Sequence of the first protein:
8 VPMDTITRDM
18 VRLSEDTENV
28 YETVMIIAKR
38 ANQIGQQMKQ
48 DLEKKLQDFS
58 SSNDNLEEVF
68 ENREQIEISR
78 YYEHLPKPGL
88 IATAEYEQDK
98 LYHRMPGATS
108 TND

Interface contacts:
Residue M1402 in the second protein is in contact with residue K36 in the first protein (closest heavy-atom distance 3.1 Å).
Residue T1391 in the second protein contacts residue Y28 in the first protein (closest heavy-atom distance 2.6 Å).
Residue L495 in the second protein is in contact with residue M17 in the first protein (closest heavy-atom distance 3.2 Å).
Residue Y427 in the second protein is in contact with residue E80 in the first protein (closest heavy-atom distance 2.9 Å).
Residue K1398 in the second protein is in contact with residue A105 in the first protein (closest heavy-atom distance 3.7 Å).
Residue K405 in the second protein interacts with residue N62 in the first protein (closest heavy-atom distance 3.2 Å).
Residue D1395 in the second protein is in contact with residue K36 in the first protein (closest heavy-atom distance 3.5 Å).
Residue R912 in the second protein interacts with residue N26 in the first protein (closest heavy-atom distance 3.0 Å).
Residue I403 in the second protein is in contact with residue V66 in the first protein (closest heavy-atom distance 3.8 Å).
Residue H432 in the second protein is in contact with residue K84 in the first protein (closest heavy-atom distance 3.1 Å).
Residue Y427 in the second protein is in contact with residue K84 in the first protein (closest heavy-atom distance 3.8 Å).
Residue I403 in the second protein contacts residue I73 in the first protein (closest heavy-atom distance 3.6 Å).
Residue H501 in the second protein is in contact with residue R15 in the first protein (closest heavy-atom distance 2.8 Å).
Residue Q911 in the second protein interacts with residue N26 in the first protein (closest heavy-atom distance 3.4 Å).
Residue D1395 in the second protein contacts residue E29 in the first protein (closest heavy-atom distance 2.8 Å).
Residue R401 in the second protein is in contact with residue S76 in the first protein (closest heavy-atom distance 2.3 Å).
Residue K1398 in the second protein is in contact with residue E29 in the first protein (closest heavy-atom distance 3.6 Å).
Residue K430 in the second protein interacts with residue T12 in the first protein (closest heavy-atom distance 3.4 Å).
Residue V1400 in the second protein is in contact with residue G104 in the first protein (closest heavy-atom distance 3.1 Å).
Residue R908 in the second protein is in contact with residue S21 in the first protein (closest heavy-atom distance 2.7 Å).
Residue I403 in the second protein contacts residue L63 in the first protein (closest heavy-atom distance 3.2 Å).
Residue D1395 in the second protein contacts residue M32 in the first protein (closest heavy-atom distance 3.0 Å).
Residue K1398 in the second protein interacts with residue G104 in the first protein (closest heavy-atom distance 2.9 Å).
Residue G402 in the second protein contacts residue V66 in the first protein (closest heavy-atom distance 3.1 Å).
Residue M1402 in the second protein contacts residue Q43 in the first protein (closest heavy-atom distance 3.9 Å).
Residue Q911 in the second protein is in contact with residue V27 in the first protein (closest heavy-atom distance 3.1 Å).
Residue R1394 in the second protein interacts with residue E29 in the first protein (closest heavy-atom distance 2.9 Å).
Residue R401 in the second protein interacts with residue I73 in the first protein (closest heavy-atom distance 3.1 Å).
Residue L491 in the second protein interacts with residue I34 in the first protein (closest heavy-atom distance 4.1 Å).
Residue K405 in the second protein is in contact with residue L63 in the first protein (closest heavy-atom distance 3.2 Å).
Residue V1400 in the second protein interacts with residue P103 in the first protein (closest heavy-atom distance 3.0 Å).
Residue R908 in the second protein contacts residue V18 in the first protein (closest heavy-atom distance 3.3 Å).
Residue R401 in the second protein is in contact with residue R77 in the first protein (closest heavy-atom distance 2.9 Å).
Residue G1390 in the second protein contacts residue Y28 in the first protein (closest heavy-atom distance 3.1 Å).
Residue T1391 in the second protein is in contact with residue M32 in the first protein (closest heavy-atom distance 2.9 Å).
Residue E488 in the second protein is in contact with residue N39 in the first protein (closest heavy-atom distance 3.2 Å).
Residue Q911 in the second protein contacts residue E25 in the first protein (closest heavy-atom distance 3.5 Å).
Residue H377 in the second protein interacts with residue T14 in the first protein (closest heavy-atom distance 3.1 Å).
Residue M1402 in the second protein interacts with residue N39 in the first protein (closest heavy-atom distance 4.0 Å).
Residue V404 in the second protein interacts with residue L63 in the first protein (closest heavy-atom distance 3.6 Å).
Residue K405 in the second protein contacts residue V66 in the first protein (closest heavy-atom distance 3.5 Å).
Residue K1398 in the second protein interacts with residue P103 in the first protein (closest heavy-atom distance 3.2 Å).
Residue Y427 in the second protein contacts residue L82 in the first protein (closest heavy-atom distance 2.2 Å).
Residue L491 in the second protein is in contact with residue A35 in the first protein (closest heavy-atom distance 3.5 Å).
Residue K1398 in the second protein contacts residue M102 in the first protein (closest heavy-atom distance 3.8 Å).
Residue H501 in the second protein interacts with residue D16 in the first protein (closest heavy-atom distance 3.5 Å).
Residue R401 in the second protein interacts with residue V66 in the first protein (closest heavy-atom distance 4.0 Å).
Residue A621 in the second protein interacts with residue D16 in the first protein (closest heavy-atom distance 3.2 Å).
Residue V1401 in the second protein contacts residue G104 in the first protein (closest heavy-atom distance 3.1 Å).
Residue V428 in the second protein is in contact with residue K84 in the first protein (closest heavy-atom distance 3.5 Å).
Residue N487 in the second protein is in contact with residue N39 in the first protein (closest heavy-atom distance 3.4 Å).
Residue E400 in the second protein is in contact with residue S76 in the first protein (closest heavy-atom distance 2.3 Å).
Residue Y427 in the second protein is in contact with residue P83 in the first protein (closest heavy-atom distance 3.8 Å).
Residue L496 in the second protein interacts with residue V31 in the first protein (closest heavy-atom distance 3.7 Å).
Residue L498 in the second protein is in contact with residue T14 in the first protein (closest heavy-atom distance 3.7 Å).
Residue E914 in the second protein interacts with residue Y28 in the first protein (closest heavy-atom distance 3.4 Å).
Residue G431 in the second protein is in contact with residue K84 in the first protein (closest heavy-atom distance 3.9 Å).
Residue K1398 in the second protein interacts with residue R101 in the first protein (closest heavy-atom distance 3.0 Å).
Residue M1402 in the second protein is in contact with residue Q40 in the first protein (closest heavy-atom distance 2.8 Å).
Residue K405 in the second protein is in contact with residue D61 in the first protein (closest heavy-atom distance 3.1 Å).

Sequence of the second protein:
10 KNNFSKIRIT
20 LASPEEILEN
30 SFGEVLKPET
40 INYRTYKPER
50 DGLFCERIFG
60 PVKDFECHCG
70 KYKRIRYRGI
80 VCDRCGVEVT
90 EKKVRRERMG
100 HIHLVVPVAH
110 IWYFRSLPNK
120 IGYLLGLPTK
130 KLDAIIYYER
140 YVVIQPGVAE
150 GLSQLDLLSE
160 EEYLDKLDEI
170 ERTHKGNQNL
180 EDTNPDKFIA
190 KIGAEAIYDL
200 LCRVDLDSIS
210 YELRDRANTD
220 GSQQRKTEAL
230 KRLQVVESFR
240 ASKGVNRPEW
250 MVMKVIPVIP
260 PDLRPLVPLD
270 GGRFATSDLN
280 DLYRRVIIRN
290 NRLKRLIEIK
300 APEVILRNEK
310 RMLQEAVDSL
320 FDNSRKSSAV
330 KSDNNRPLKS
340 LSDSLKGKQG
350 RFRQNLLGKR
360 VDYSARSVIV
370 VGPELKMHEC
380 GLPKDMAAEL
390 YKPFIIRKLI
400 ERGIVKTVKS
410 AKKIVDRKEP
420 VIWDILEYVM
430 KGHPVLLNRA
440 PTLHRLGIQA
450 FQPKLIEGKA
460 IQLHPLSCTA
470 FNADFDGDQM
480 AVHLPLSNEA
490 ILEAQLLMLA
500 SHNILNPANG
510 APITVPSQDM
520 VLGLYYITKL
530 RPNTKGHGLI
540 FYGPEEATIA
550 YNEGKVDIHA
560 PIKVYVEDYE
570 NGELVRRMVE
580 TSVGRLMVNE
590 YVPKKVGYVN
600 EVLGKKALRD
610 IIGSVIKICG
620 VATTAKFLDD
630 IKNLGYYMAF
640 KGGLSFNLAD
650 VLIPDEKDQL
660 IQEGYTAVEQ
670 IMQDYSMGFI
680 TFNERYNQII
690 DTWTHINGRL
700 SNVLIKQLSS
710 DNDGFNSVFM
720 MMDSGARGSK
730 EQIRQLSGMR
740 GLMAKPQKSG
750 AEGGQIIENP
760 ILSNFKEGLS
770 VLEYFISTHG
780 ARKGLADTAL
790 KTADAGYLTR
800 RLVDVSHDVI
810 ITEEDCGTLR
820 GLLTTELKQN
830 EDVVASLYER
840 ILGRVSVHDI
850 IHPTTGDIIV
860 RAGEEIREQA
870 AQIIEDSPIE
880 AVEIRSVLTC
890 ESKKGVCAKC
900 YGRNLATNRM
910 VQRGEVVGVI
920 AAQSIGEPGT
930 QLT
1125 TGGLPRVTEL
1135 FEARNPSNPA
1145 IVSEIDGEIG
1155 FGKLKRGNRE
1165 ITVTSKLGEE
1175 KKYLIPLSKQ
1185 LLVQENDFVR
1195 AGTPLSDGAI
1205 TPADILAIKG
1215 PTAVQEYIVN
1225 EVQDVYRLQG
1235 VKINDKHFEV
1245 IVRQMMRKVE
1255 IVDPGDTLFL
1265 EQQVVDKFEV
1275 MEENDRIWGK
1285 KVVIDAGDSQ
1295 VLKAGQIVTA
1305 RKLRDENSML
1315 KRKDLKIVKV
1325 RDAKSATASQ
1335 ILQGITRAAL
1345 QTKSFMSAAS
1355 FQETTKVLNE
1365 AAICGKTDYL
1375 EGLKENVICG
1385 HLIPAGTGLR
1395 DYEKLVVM

These two protein chains interact to form a complex.